Sequence of protein 2:
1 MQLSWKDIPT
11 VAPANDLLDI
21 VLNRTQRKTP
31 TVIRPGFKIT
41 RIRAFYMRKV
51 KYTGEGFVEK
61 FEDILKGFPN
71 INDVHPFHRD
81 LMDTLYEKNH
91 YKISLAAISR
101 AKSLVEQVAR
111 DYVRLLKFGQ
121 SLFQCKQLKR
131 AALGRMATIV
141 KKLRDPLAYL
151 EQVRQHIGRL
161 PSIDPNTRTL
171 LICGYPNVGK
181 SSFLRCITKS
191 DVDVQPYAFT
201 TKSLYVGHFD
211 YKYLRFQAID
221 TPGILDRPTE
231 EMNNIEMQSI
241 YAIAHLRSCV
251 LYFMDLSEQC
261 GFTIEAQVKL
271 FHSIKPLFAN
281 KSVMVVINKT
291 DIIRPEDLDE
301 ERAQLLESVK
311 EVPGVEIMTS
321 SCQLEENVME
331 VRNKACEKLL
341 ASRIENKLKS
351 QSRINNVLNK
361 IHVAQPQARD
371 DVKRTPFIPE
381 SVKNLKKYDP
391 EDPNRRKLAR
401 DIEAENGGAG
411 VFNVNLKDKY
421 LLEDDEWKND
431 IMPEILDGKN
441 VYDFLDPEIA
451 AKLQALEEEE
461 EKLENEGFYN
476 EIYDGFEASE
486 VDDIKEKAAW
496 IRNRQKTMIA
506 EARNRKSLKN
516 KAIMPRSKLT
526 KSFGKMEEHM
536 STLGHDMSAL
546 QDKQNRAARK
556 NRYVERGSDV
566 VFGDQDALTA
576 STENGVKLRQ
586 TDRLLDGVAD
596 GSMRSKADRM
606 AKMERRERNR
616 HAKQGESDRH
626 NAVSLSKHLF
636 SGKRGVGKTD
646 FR

Contacts between the two chains:
Residue I361 in protein 2 interacts with residue R237 in protein 1 (closest heavy-atom distance 3.6 Å).
Residue A399 in protein 2 contacts residue E39 in protein 1 (closest heavy-atom distance 3.2 Å).
Residue Q365 in protein 2 interacts with residue S174 in protein 1 (closest heavy-atom distance 3.5 Å).
Residue Y442 in protein 2 contacts residue Q82 in protein 1 (closest heavy-atom distance 3.4 Å).
Residue L421 in protein 2 interacts with residue N86 in protein 1 (closest heavy-atom distance 3.4 Å).
Residue K419 in protein 2 interacts with residue Y35 in protein 1 (closest heavy-atom distance 2.7 Å).
Residue R168 in protein 2 contacts residue E242 in protein 1 (closest heavy-atom distance 3.1 Å).
Residue R369 in protein 2 contacts residue F138 in protein 1 (closest heavy-atom distance 3.5 Å).
Residue R369 in protein 2 is in contact with residue S175 in protein 1 (closest heavy-atom distance 3.5 Å).
Residue A364 in protein 2 interacts with residue L181 in protein 1 (closest heavy-atom distance 3.2 Å).
Residue I344 in protein 2 is in contact with residue D238 in protein 1 (closest heavy-atom distance 3.5 Å).
Residue R400 in protein 2 is in contact with residue N33 in protein 1 (closest heavy-atom distance 3.1 Å).
Residue E434 in protein 2 interacts with residue Q79 in protein 1 (closest heavy-atom distance 3.0 Å).
Residue K360 in protein 2 contacts residue Y244 in protein 1 (closest heavy-atom distance 3.4 Å).
Residue L416 in protein 2 contacts residue H83 in protein 1 (closest heavy-atom distance 3.4 Å).
Residue N359 in protein 2 interacts with residue V167 in protein 1 (closest heavy-atom distance 3.3 Å).
Residue R369 in protein 2 is in contact with residue L176 in protein 1 (closest heavy-atom distance 2.7 Å).
Residue H362 in protein 2 is in contact with residue Q170 in protein 1 (closest heavy-atom distance 3.5 Å).
Residue A364 in protein 2 is in contact with residue P180 in protein 1 (closest heavy-atom distance 3.5 Å).
Residue Y213 in protein 2 interacts with residue P213 in protein 1 (closest heavy-atom distance 3.4 Å).
Residue R396 in protein 2 is in contact with residue G43 in protein 1 (closest heavy-atom distance 3.3 Å).
Residue L422 in protein 2 is in contact with residue N86 in protein 1 (closest heavy-atom distance 3.6 Å).
Residue L385 in protein 2 is in contact with residue L42 in protein 1 (closest heavy-atom distance 3.1 Å).
Residue V357 in protein 2 is in contact with residue Y244 in protein 1 (closest heavy-atom distance 3.6 Å).
Residue A409 in protein 2 contacts residue G30 in protein 1 (closest heavy-atom distance 3.0 Å).
Residue E403 in protein 2 interacts with residue E32 in protein 1 (closest heavy-atom distance 2.9 Å).
Residue Q365 in protein 2 interacts with residue E171 in protein 1 (closest heavy-atom distance 3.0 Å).
Residue R374 in protein 2 is in contact with residue Y113 in protein 1 (closest heavy-atom distance 3.5 Å).
Residue H362 in protein 2 is in contact with residue V167 in protein 1 (closest heavy-atom distance 3.5 Å).
Residue T375 in protein 2 interacts with residue Y113 in protein 1 (closest heavy-atom distance 3.2 Å).
Residue P366 in protein 2 contacts residue S175 in protein 1 (closest heavy-atom distance 3.5 Å).
Residue V414 in protein 2 interacts with residue E32 in protein 1 (closest heavy-atom distance 3.3 Å).
Residue R374 in protein 2 interacts with residue Q178 in protein 1 (closest heavy-atom distance 3.0 Å).
Residue N359 in protein 2 is in contact with residue Q170 in protein 1 (closest heavy-atom distance 3.1 Å).
Residue Y442 in protein 2 contacts residue D78 in protein 1 (closest heavy-atom distance 3.4 Å).
Residue F412 in protein 2 contacts residue E32 in protein 1 (closest heavy-atom distance 3.5 Å).
Residue V382 in protein 2 is in contact with residue A45 in protein 1 (closest heavy-atom distance 3.5 Å).
Residue P366 in protein 2 interacts with residue Q178 in protein 1 (closest heavy-atom distance 3.5 Å).
Residue N359 in protein 2 contacts residue P163 in protein 1 (closest heavy-atom distance 3.3 Å).
Residue I361 in protein 2 interacts with residue I241 in protein 1 (closest heavy-atom distance 3.6 Å).
Residue L416 in protein 2 is in contact with residue H50 in protein 1 (closest heavy-atom distance 3.6 Å).
Residue A364 in protein 2 is in contact with residue S174 in protein 1 (closest heavy-atom distance 3.4 Å).
Residue A399 in protein 2 interacts with residue Y35 in protein 1 (closest heavy-atom distance 3.6 Å).
Residue R396 in protein 2 contacts residue E39 in protein 1 (closest heavy-atom distance 2.7 Å).
Residue R369 in protein 2 interacts with residue Q178 in protein 1 (closest heavy-atom distance 3.2 Å).
Residue A368 in protein 2 contacts residue Q178 in protein 1 (closest heavy-atom distance 1.5 Å).
Residue R396 in protein 2 is in contact with residue A40 in protein 1 (closest heavy-atom distance 3.5 Å).
Residue P376 in protein 2 interacts with residue Q157 in protein 1 (closest heavy-atom distance 3.3 Å).
Residue S381 in protein 2 is in contact with residue A45 in protein 1 (closest heavy-atom distance 3.2 Å).
Residue R369 in protein 2 is in contact with residue E136 in protein 1 (closest heavy-atom distance 3.0 Å).
Residue R343 in protein 2 contacts residue E242 in protein 1 (closest heavy-atom distance 3.3 Å).
Residue Y420 in protein 2 contacts residue N86 in protein 1 (closest heavy-atom distance 3.4 Å).
Residue H362 in protein 2 contacts residue E171 in protein 1 (closest heavy-atom distance 3.6 Å).
Residue R374 in protein 2 interacts with residue V114 in protein 1 (closest heavy-atom distance 3.6 Å).
Residue K212 in protein 2 contacts residue T239 in protein 1 (closest heavy-atom distance 3.0 Å).
Residue Y388 in protein 2 interacts with residue A40 in protein 1 (closest heavy-atom distance 3.5 Å).
Residue R400 in protein 2 interacts with residue E32 in protein 1 (closest heavy-atom distance 3.5 Å).
Residue R400 in protein 2 contacts residue S36 in protein 1 (closest heavy-atom distance 3.2 Å).
Residue F377 in protein 2 is in contact with residue N21 in protein 1 (closest heavy-atom distance 2.9 Å).
Residue N359 in protein 2 interacts with residue T165 in protein 1 (closest heavy-atom distance 3.0 Å).

Sequence of protein 1:
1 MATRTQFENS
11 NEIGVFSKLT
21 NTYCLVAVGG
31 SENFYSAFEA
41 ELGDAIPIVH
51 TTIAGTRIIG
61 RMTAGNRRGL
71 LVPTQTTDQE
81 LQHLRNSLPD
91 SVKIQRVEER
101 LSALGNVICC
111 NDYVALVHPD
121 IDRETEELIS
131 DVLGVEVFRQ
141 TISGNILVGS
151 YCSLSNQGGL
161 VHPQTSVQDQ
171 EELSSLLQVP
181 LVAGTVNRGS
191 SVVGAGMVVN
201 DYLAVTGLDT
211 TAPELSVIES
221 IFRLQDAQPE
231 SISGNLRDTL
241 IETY

This data describes a binding interaction between two proteins.